Sequence of the first protein:
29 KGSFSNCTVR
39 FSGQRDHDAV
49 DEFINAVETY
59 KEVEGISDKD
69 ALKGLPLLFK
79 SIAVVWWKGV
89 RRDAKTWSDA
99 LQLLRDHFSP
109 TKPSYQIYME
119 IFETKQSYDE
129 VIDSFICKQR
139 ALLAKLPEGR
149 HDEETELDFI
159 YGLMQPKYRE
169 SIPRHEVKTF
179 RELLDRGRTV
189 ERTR

Sequence of the second protein:
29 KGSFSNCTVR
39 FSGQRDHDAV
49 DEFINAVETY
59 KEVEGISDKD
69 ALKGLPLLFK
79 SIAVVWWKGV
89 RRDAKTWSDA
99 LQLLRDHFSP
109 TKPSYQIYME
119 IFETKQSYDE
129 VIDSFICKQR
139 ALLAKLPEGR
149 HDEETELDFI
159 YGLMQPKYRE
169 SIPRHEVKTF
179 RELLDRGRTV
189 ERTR

Interface contacts:
Residue S169 in the second protein is in contact with residue E168 in the first protein (closest heavy-atom distance 4.7 Å).
Residue T191 in the second protein is in contact with residue E168 in the first protein (closest heavy-atom distance 4.8 Å).

The following describes two proteins that form a bound complex.